Interface contacts:
Residue F111 in protein 2 interacts with residue K28 in protein 1 (closest heavy-atom distance 3.7 Å).
Residue D100 in protein 2 interacts with residue R14 in protein 1 (closest heavy-atom distance 3.5 Å).
Residue P128 in protein 2 interacts with residue W40 in protein 1 (closest heavy-atom distance 3.6 Å).
Residue E79 in protein 2 is in contact with residue H11 in protein 1 (closest heavy-atom distance 3.6 Å).
Residue F76 in protein 2 interacts with residue V16 in protein 1 (closest heavy-atom distance 3.6 Å).
Residue D78 in protein 2 contacts residue K4 in protein 1 (closest heavy-atom distance 2.9 Å).
Residue F76 in protein 2 contacts residue Q12 in protein 1 (closest heavy-atom distance 4.0 Å).
Residue R119 in protein 2 is in contact with residue E32 in protein 1 (closest heavy-atom distance 3.4 Å).
Residue L107 in protein 2 contacts residue Y18 in protein 1 (closest heavy-atom distance 3.6 Å).
Residue L110 in protein 2 interacts with residue Y18 in protein 1 (closest heavy-atom distance 3.5 Å).
Residue T115 in protein 2 contacts residue K28 in protein 1 (closest heavy-atom distance 3.9 Å).
Residue P125 in protein 2 contacts residue E32 in protein 1 (closest heavy-atom distance 3.3 Å).
Residue T115 in protein 2 contacts residue V26 in protein 1 (closest heavy-atom distance 3.9 Å).
Residue R75 in protein 2 contacts residue T9 in protein 1 (closest heavy-atom distance 3.2 Å).
Residue R119 in protein 2 contacts residue K33 in protein 1 (closest heavy-atom distance 3.7 Å).
Residue F103 in protein 2 interacts with residue R14 in protein 1 (closest heavy-atom distance 3.4 Å).
Residue C80 in protein 2 is in contact with residue V13 in protein 1 (closest heavy-atom distance 3.9 Å).
Residue G114 in protein 2 interacts with residue G25 in protein 1 (closest heavy-atom distance 3.3 Å).
Residue L107 in protein 2 is in contact with residue A21 in protein 1 (closest heavy-atom distance 3.8 Å).
Residue G114 in protein 2 is in contact with residue V26 in protein 1 (closest heavy-atom distance 3.2 Å).
Residue P125 in protein 2 is in contact with residue N36 in protein 1 (closest heavy-atom distance 3.5 Å).
Residue V74 in protein 2 interacts with residue K4 in protein 1 (closest heavy-atom distance 4.0 Å).
Residue Q120 in protein 2 is in contact with residue K33 in protein 1 (closest heavy-atom distance 3.6 Å).
Residue I126 in protein 2 is in contact with residue N36 in protein 1 (closest heavy-atom distance 3.2 Å).
Residue E79 in protein 2 interacts with residue V13 in protein 1 (closest heavy-atom distance 3.1 Å).
Residue Y82 in protein 2 contacts residue A6 in protein 1 (closest heavy-atom distance 3.7 Å).
Residue L107 in protein 2 is in contact with residue A17 in protein 1 (closest heavy-atom distance 3.5 Å).
Residue Y88 in protein 2 is in contact with residue R14 in protein 1 (closest heavy-atom distance 4.0 Å).
Residue T115 in protein 2 is in contact with residue G29 in protein 1 (closest heavy-atom distance 3.6 Å).
Residue I126 in protein 2 is in contact with residue W40 in protein 1 (closest heavy-atom distance 2.9 Å).
Residue F103 in protein 2 interacts with residue Y18 in protein 1 (closest heavy-atom distance 3.3 Å).
Residue K106 in protein 2 interacts with residue Y18 in protein 1 (closest heavy-atom distance 3.4 Å).
Residue D127 in protein 2 contacts residue W40 in protein 1 (closest heavy-atom distance 4.0 Å).
Residue R75 in protein 2 contacts residue P7 in protein 1 (closest heavy-atom distance 3.5 Å).
Residue I83 in protein 2 contacts residue L10 in protein 1 (closest heavy-atom distance 3.7 Å).
Residue T115 in protein 2 is in contact with residue G25 in protein 1 (closest heavy-atom distance 3.0 Å).
Residue D127 in protein 2 interacts with residue L39 in protein 1 (closest heavy-atom distance 3.3 Å).
Residue P124 in protein 2 interacts with residue E32 in protein 1 (closest heavy-atom distance 3.1 Å).
Residue F103 in protein 2 is in contact with residue A17 in protein 1 (closest heavy-atom distance 3.3 Å).
Residue R72 in protein 2 contacts residue N15 in protein 1 (closest heavy-atom distance 4.0 Å).
Residue F111 in protein 2 is in contact with residue L24 in protein 1 (closest heavy-atom distance 3.9 Å).
Residue Y88 in protein 2 contacts residue L10 in protein 1 (closest heavy-atom distance 3.7 Å).
Residue R119 in protein 2 interacts with residue G29 in protein 1 (closest heavy-atom distance 3.5 Å).
Residue G118 in protein 2 interacts with residue V26 in protein 1 (closest heavy-atom distance 3.7 Å).
Residue P128 in protein 2 interacts with residue H43 in protein 1 (closest heavy-atom distance 3.6 Å).
Residue F111 in protein 2 is in contact with residue A21 in protein 1 (closest heavy-atom distance 3.7 Å).
Residue F76 in protein 2 is in contact with residue V13 in protein 1 (closest heavy-atom distance 3.9 Å).
Residue E79 in protein 2 interacts with residue Q12 in protein 1 (closest heavy-atom distance 3.3 Å).
Residue G118 in protein 2 contacts residue Y30 in protein 1 (closest heavy-atom distance 3.8 Å).
Residue E79 in protein 2 is in contact with residue L10 in protein 1 (closest heavy-atom distance 3.5 Å).
Residue V133 in protein 2 is in contact with residue W40 in protein 1 (closest heavy-atom distance 4.0 Å).
Residue E79 in protein 2 is in contact with residue T9 in protein 1 (closest heavy-atom distance 3.0 Å).
Residue L110 in protein 2 contacts residue A22 in protein 1 (closest heavy-atom distance 3.8 Å).
Residue G114 in protein 2 interacts with residue A22 in protein 1 (closest heavy-atom distance 3.8 Å).
Residue R72 in protein 2 is in contact with residue Q12 in protein 1 (closest heavy-atom distance 3.2 Å).
Residue Y82 in protein 2 contacts residue P7 in protein 1 (closest heavy-atom distance 3.8 Å).
Residue P128 in protein 2 interacts with residue L39 in protein 1 (closest heavy-atom distance 3.9 Å).
Residue G118 in protein 2 interacts with residue G29 in protein 1 (closest heavy-atom distance 3.6 Å).
Residue D127 in protein 2 interacts with residue N36 in protein 1 (closest heavy-atom distance 2.9 Å).
Residue F111 in protein 2 is in contact with residue G25 in protein 1 (closest heavy-atom distance 3.5 Å).

Sequence of protein 1:
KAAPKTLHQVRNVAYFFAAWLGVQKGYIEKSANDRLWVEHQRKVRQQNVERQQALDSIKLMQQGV

This data describes a binding interaction between two proteins.

Sequence of protein 2:
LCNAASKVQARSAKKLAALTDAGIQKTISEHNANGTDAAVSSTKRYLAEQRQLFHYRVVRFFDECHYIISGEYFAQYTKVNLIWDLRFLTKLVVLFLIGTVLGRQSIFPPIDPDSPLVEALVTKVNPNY